These two protein chains interact to form a complex.

Sequence of chain A:
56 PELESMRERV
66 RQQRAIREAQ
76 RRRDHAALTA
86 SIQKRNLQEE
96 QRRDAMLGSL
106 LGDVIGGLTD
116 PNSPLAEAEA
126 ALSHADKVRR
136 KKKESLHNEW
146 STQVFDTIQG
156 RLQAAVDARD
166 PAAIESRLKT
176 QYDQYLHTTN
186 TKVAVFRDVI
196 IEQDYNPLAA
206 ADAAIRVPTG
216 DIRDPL

Sequence of chain B:
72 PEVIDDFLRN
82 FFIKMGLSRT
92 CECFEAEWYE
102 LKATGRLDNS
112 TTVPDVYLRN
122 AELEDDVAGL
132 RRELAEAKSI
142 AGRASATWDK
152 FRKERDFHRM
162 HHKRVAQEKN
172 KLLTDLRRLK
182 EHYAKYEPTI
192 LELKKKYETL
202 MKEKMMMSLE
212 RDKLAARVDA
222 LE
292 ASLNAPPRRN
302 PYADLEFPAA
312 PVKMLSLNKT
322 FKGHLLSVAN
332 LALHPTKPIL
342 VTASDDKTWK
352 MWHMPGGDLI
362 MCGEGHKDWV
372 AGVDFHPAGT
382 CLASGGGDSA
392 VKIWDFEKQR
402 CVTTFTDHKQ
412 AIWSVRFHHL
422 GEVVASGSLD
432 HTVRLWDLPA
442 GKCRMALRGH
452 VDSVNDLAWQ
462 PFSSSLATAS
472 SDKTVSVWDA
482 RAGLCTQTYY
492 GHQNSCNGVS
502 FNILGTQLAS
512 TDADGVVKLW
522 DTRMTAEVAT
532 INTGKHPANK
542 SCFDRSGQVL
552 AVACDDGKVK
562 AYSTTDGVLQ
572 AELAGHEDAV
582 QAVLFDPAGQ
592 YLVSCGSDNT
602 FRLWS

Residue-level contacts at the interface:
Residue I191 in chain B is in contact with residue V109 in chain A (closest heavy-atom distance 4.1 Å).
Residue K181 in chain B is in contact with residue E124 in chain A (closest heavy-atom distance 3.0 Å).
Residue K181 in chain B is in contact with residue L120 in chain A (closest heavy-atom distance 4.3 Å).
Residue I191 in chain B is in contact with residue L106 in chain A (closest heavy-atom distance 4.3 Å).
Residue Y198 in chain B contacts residue L106 in chain A (closest heavy-atom distance 4.8 Å).
Residue L174 in chain B contacts residue L127 in chain A (closest heavy-atom distance 3.4 Å).
Residue L174 in chain B is in contact with residue A126 in chain A (closest heavy-atom distance 4.5 Å).
Residue L192 in chain B contacts residue L113 in chain A (closest heavy-atom distance 4.2 Å).
Residue L174 in chain B contacts residue A130 in chain A (closest heavy-atom distance 3.6 Å).
Residue K195 in chain B is in contact with residue L106 in chain A (closest heavy-atom distance 3.8 Å).
Residue R178 in chain B is in contact with residue L127 in chain A (closest heavy-atom distance 3.5 Å).
Residue E188 in chain B is in contact with residue L113 in chain A (closest heavy-atom distance 3.4 Å).
Residue L177 in chain B interacts with residue A123 in chain A (closest heavy-atom distance 3.7 Å).
Residue R178 in chain B is in contact with residue R134 in chain A (closest heavy-atom distance 4.0 Å).
Residue L177 in chain B is in contact with residue L127 in chain A (closest heavy-atom distance 4.3 Å).
Residue R178 in chain B interacts with residue D131 in chain A (closest heavy-atom distance 4.1 Å).
Residue K181 in chain B is in contact with residue A123 in chain A (closest heavy-atom distance 3.1 Å).
Residue K181 in chain B is in contact with residue L127 in chain A (closest heavy-atom distance 3.2 Å).
Residue L192 in chain B interacts with residue I110 in chain A (closest heavy-atom distance 4.2 Å).
Residue I191 in chain B is in contact with residue I110 in chain A (closest heavy-atom distance 5.0 Å).
Residue Y198 in chain B interacts with residue L102 in chain A (closest heavy-atom distance 4.4 Å).